The following describes two proteins that form a bound complex.

Sequence of chain B:
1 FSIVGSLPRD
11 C

Sequence of chain A:
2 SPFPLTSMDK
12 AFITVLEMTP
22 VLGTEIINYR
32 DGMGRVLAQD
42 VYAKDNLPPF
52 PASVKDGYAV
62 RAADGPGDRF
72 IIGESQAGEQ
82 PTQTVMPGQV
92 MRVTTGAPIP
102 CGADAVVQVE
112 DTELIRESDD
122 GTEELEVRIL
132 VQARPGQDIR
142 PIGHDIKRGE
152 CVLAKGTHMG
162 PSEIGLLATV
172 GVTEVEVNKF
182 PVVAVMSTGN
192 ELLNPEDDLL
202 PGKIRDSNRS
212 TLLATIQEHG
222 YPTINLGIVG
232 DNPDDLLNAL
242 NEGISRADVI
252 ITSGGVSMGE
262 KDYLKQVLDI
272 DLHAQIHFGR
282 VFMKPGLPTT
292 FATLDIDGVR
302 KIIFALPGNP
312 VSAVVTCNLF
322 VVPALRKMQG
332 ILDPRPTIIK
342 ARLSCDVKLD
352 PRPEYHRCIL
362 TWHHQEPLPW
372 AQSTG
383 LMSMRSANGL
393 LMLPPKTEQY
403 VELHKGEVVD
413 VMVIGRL

Contacts between the two chains:
Residue P396 in chain A interacts with residue L7 in chain B (closest heavy-atom distance 3.6 Å).
Residue Y356 in chain A interacts with residue G5 in chain B (closest heavy-atom distance 4.8 Å).
Residue P396 in chain A contacts residue G5 in chain B (closest heavy-atom distance 3.3 Å).
Residue M9 in chain A contacts residue V4 in chain B (closest heavy-atom distance 3.7 Å).
Residue D10 in chain A interacts with residue I3 in chain B (closest heavy-atom distance 3.1 Å).
Residue D412 in chain A is in contact with residue G5 in chain B (closest heavy-atom distance 3.5 Å).
Residue M394 in chain A interacts with residue G5 in chain B (closest heavy-atom distance 3.2 Å).
Residue I339 in chain A interacts with residue I3 in chain B (closest heavy-atom distance 4.9 Å).
Residue Y356 in chain A is in contact with residue I3 in chain B (closest heavy-atom distance 2.6 Å).
Residue P354 in chain A interacts with residue V4 in chain B (closest heavy-atom distance 3.8 Å).
Residue D10 in chain A is in contact with residue S2 in chain B (closest heavy-atom distance 2.7 Å).
Residue Y402 in chain A interacts with residue P8 in chain B (closest heavy-atom distance 4.1 Å).
Residue R336 in chain A interacts with residue F1 in chain B (closest heavy-atom distance 3.4 Å).
Residue I339 in chain A interacts with residue F1 in chain B (closest heavy-atom distance 3.4 Å).
Residue D10 in chain A contacts residue V4 in chain B (closest heavy-atom distance 3.7 Å).
Residue L320 in chain A interacts with residue I3 in chain B (closest heavy-atom distance 4.0 Å).
Residue V410 in chain A is in contact with residue P8 in chain B (closest heavy-atom distance 3.8 Å).
Residue E409 in chain A interacts with residue P8 in chain B (closest heavy-atom distance 3.3 Å).
Residue P396 in chain A interacts with residue V4 in chain B (closest heavy-atom distance 4.8 Å).
Residue P337 in chain A contacts residue I3 in chain B (closest heavy-atom distance 4.2 Å).
Residue D10 in chain A contacts residue F1 in chain B (closest heavy-atom distance 4.6 Å).
Residue M414 in chain A is in contact with residue I3 in chain B (closest heavy-atom distance 3.4 Å).
Residue M394 in chain A is in contact with residue V4 in chain B (closest heavy-atom distance 4.2 Å).
Residue P396 in chain A contacts residue S6 in chain B (closest heavy-atom distance 3.8 Å).
Residue M394 in chain A interacts with residue S2 in chain B (closest heavy-atom distance 4.1 Å).
Residue L395 in chain A interacts with residue G5 in chain B (closest heavy-atom distance 4.4 Å).
Residue Y402 in chain A is in contact with residue L7 in chain B (closest heavy-atom distance 3.9 Å).
Residue P397 in chain A contacts residue G5 in chain B (closest heavy-atom distance 4.4 Å).
Residue Y356 in chain A is in contact with residue V4 in chain B (closest heavy-atom distance 3.6 Å).
Residue P337 in chain A is in contact with residue F1 in chain B (closest heavy-atom distance 4.2 Å).
Residue M394 in chain A interacts with residue I3 in chain B (closest heavy-atom distance 3.3 Å).
Residue E409 in chain A is in contact with residue C11 in chain B (closest heavy-atom distance 4.4 Å).
Residue Y402 in chain A interacts with residue C11 in chain B (closest heavy-atom distance 2.4 Å).
Residue P397 in chain A interacts with residue L7 in chain B (closest heavy-atom distance 4.1 Å).
Residue L405 in chain A contacts residue P8 in chain B (closest heavy-atom distance 4.2 Å).
Residue D412 in chain A contacts residue S6 in chain B (closest heavy-atom distance 2.7 Å).
Residue M394 in chain A interacts with residue S6 in chain B (closest heavy-atom distance 4.7 Å).
Residue K341 in chain A contacts residue S6 in chain B (closest heavy-atom distance 3.3 Å).
Residue D412 in chain A is in contact with residue V4 in chain B (closest heavy-atom distance 4.5 Å).
Residue M9 in chain A interacts with residue I3 in chain B (closest heavy-atom distance 3.6 Å).
Residue F13 in chain A is in contact with residue I3 in chain B (closest heavy-atom distance 3.8 Å).
Residue I339 in chain A contacts residue S2 in chain B (closest heavy-atom distance 3.9 Å).
Residue T399 in chain A contacts residue L7 in chain B (closest heavy-atom distance 4.5 Å).
Residue P397 in chain A contacts residue V4 in chain B (closest heavy-atom distance 3.6 Å).
Residue F13 in chain A contacts residue F1 in chain B (closest heavy-atom distance 3.6 Å).